Sequence of chain B:
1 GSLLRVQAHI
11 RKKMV

Residue-level contacts at the interface:
Residue A46 in chain A is in contact with residue H9 in chain B (closest heavy-atom distance 3.6 Å).
Residue D114 in chain A is in contact with residue Q7 in chain B (closest heavy-atom distance 2.7 Å).
Residue W112 in chain A contacts residue Q7 in chain B (closest heavy-atom distance 2.9 Å).
Residue D142 in chain A interacts with residue K13 in chain B (closest heavy-atom distance 3.5 Å).
Residue Q145 in chain A contacts residue K12 in chain B (closest heavy-atom distance 3.0 Å).
Residue E84 in chain A is in contact with residue R5 in chain B (closest heavy-atom distance 3.8 Å).
Residue D114 in chain A is in contact with residue L4 in chain B (closest heavy-atom distance 3.3 Å).
Residue G113 in chain A contacts residue L4 in chain B (closest heavy-atom distance 3.5 Å).
Residue M88 in chain A is in contact with residue S2 in chain B (closest heavy-atom distance 3.3 Å).
Residue I143 in chain A interacts with residue K13 in chain B (closest heavy-atom distance 3.6 Å).
Residue Q145 in chain A interacts with residue K13 in chain B (closest heavy-atom distance 3.0 Å).
Residue I108 in chain A is in contact with residue L3 in chain B (closest heavy-atom distance 4.2 Å).
Residue D114 in chain A is in contact with residue R11 in chain B (closest heavy-atom distance 3.0 Å).
Residue H77 in chain A is in contact with residue R5 in chain B (closest heavy-atom distance 3.2 Å).
Residue R41 in chain A interacts with residue K12 in chain B (closest heavy-atom distance 3.8 Å).
Residue L85 in chain A is in contact with residue R5 in chain B (closest heavy-atom distance 3.8 Å).
Residue I50 in chain A interacts with residue L4 in chain B (closest heavy-atom distance 3.7 Å).
Residue L109 in chain A interacts with residue V6 in chain B (closest heavy-atom distance 3.8 Å).
Residue R41 in chain A contacts residue R11 in chain B (closest heavy-atom distance 3.7 Å).
Residue E84 in chain A interacts with residue S2 in chain B (closest heavy-atom distance 3.6 Å).
Residue L116 in chain A contacts residue I10 in chain B (closest heavy-atom distance 4.0 Å).
Residue S48 in chain A interacts with residue R5 in chain B (closest heavy-atom distance 3.9 Å).
Residue L144 in chain A is in contact with residue K12 in chain B (closest heavy-atom distance 3.3 Å).
Residue D51 in chain A contacts residue R5 in chain B (closest heavy-atom distance 4.3 Å).
Residue L116 in chain A interacts with residue R11 in chain B (closest heavy-atom distance 3.4 Å).
Residue E120 in chain A interacts with residue R11 in chain B (closest heavy-atom distance 4.1 Å).
Residue M88 in chain A is in contact with residue V6 in chain B (closest heavy-atom distance 3.8 Å).
Residue S48 in chain A interacts with residue L4 in chain B (closest heavy-atom distance 4.2 Å).
Residue P47 in chain A interacts with residue R5 in chain B (closest heavy-atom distance 4.4 Å).
Residue A115 in chain A interacts with residue Q7 in chain B (closest heavy-atom distance 3.7 Å).
Residue R41 in chain A is in contact with residue V15 in chain B (closest heavy-atom distance 3.8 Å).
Residue Y38 in chain A contacts residue V15 in chain B (closest heavy-atom distance 3.5 Å).
Residue I143 in chain A is in contact with residue H9 in chain B (closest heavy-atom distance 3.5 Å).
Residue L85 in chain A interacts with residue V6 in chain B (closest heavy-atom distance 3.6 Å).
Residue G113 in chain A interacts with residue L3 in chain B (closest heavy-atom distance 3.7 Å).
Residue L144 in chain A contacts residue H9 in chain B (closest heavy-atom distance 3.6 Å).
Residue A46 in chain A contacts residue A8 in chain B (closest heavy-atom distance 3.4 Å).
Residue A124 in chain A interacts with residue I10 in chain B (closest heavy-atom distance 3.6 Å).
Residue D80 in chain A interacts with residue R5 in chain B (closest heavy-atom distance 2.8 Å).
Residue L109 in chain A is in contact with residue Q7 in chain B (closest heavy-atom distance 3.1 Å).
Residue I143 in chain A interacts with residue K12 in chain B (closest heavy-atom distance 2.9 Å).
Residue F139 in chain A contacts residue I10 in chain B (closest heavy-atom distance 3.7 Å).
Residue I143 in chain A contacts residue V6 in chain B (closest heavy-atom distance 3.9 Å).
Residue A127 in chain A interacts with residue M14 in chain B (closest heavy-atom distance 4.3 Å).
Residue D80 in chain A interacts with residue H9 in chain B (closest heavy-atom distance 2.8 Å).
Residue I143 in chain A is in contact with residue I10 in chain B (closest heavy-atom distance 4.0 Å).
Residue G113 in chain A contacts residue Q7 in chain B (closest heavy-atom distance 3.6 Å).
Residue A46 in chain A interacts with residue R5 in chain B (closest heavy-atom distance 2.9 Å).
Residue G44 in chain A is in contact with residue K12 in chain B (closest heavy-atom distance 3.6 Å).
Residue W112 in chain A is in contact with residue L3 in chain B (closest heavy-atom distance 3.5 Å).
Residue K42 in chain A contacts residue V15 in chain B (closest heavy-atom distance 3.7 Å).
Residue L109 in chain A is in contact with residue I10 in chain B (closest heavy-atom distance 3.7 Å).
Residue P47 in chain A is in contact with residue A8 in chain B (closest heavy-atom distance 3.4 Å).
Residue A115 in chain A interacts with residue R11 in chain B (closest heavy-atom distance 3.1 Å).
Residue M88 in chain A is in contact with residue L3 in chain B (closest heavy-atom distance 3.8 Å).
Residue A124 in chain A interacts with residue M14 in chain B (closest heavy-atom distance 3.9 Å).
Residue L85 in chain A is in contact with residue S2 in chain B (closest heavy-atom distance 4.3 Å).
Residue F89 in chain A interacts with residue V6 in chain B (closest heavy-atom distance 3.8 Å).
Residue L45 in chain A is in contact with residue K12 in chain B (closest heavy-atom distance 3.6 Å).
Residue L116 in chain A contacts residue Q7 in chain B (closest heavy-atom distance 4.3 Å).

Sequence of chain A:
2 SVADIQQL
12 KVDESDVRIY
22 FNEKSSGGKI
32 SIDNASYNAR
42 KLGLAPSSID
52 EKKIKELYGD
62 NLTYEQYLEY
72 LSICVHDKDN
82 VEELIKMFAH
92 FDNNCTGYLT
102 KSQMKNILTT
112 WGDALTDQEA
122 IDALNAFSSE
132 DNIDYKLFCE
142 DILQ

These two protein chains interact to form a complex.